Sequence of chain B:
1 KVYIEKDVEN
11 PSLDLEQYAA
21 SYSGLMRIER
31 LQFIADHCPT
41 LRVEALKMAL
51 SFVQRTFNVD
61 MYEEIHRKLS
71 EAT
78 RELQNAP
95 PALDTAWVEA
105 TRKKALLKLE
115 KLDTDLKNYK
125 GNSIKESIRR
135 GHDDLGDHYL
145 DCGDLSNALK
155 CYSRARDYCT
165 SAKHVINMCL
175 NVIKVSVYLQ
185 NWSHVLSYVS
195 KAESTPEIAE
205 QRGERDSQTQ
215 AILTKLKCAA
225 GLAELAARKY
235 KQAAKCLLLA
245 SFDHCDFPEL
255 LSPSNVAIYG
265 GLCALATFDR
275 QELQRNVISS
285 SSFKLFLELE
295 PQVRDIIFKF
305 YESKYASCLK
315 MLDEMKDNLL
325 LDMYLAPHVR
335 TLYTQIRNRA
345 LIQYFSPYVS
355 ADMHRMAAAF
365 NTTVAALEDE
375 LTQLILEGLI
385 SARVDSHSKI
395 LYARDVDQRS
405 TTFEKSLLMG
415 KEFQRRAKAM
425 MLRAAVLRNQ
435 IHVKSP

These two protein chains interact to form a complex.

Interface contacts:
Residue K121 in chain B contacts residue D75 in chain A (closest heavy-atom distance 3.9 Å).
Residue K124 in chain B interacts with residue S71 in chain A (closest heavy-atom distance 3.1 Å).
Residue K154 in chain B contacts residue D73 in chain A (closest heavy-atom distance 4.2 Å).
Residue K124 in chain B interacts with residue V70 in chain A (closest heavy-atom distance 1.5 Å).
Residue K121 in chain B contacts residue G69 in chain A (closest heavy-atom distance 3.1 Å).
Residue N151 in chain B interacts with residue D74 in chain A (closest heavy-atom distance 4.5 Å).
Residue K124 in chain B interacts with residue E72 in chain A (closest heavy-atom distance 3.4 Å).
Residue C155 in chain B interacts with residue E72 in chain A (closest heavy-atom distance 4.3 Å).
Residue R158 in chain B contacts residue E72 in chain A (closest heavy-atom distance 4.7 Å).
Residue K124 in chain B contacts residue G69 in chain A (closest heavy-atom distance 3.7 Å).
Residue K121 in chain B interacts with residue V70 in chain A (closest heavy-atom distance 3.5 Å).
Residue K154 in chain B is in contact with residue D74 in chain A (closest heavy-atom distance 4.6 Å).
Residue K154 in chain B interacts with residue E72 in chain A (closest heavy-atom distance 3.2 Å).
Residue D117 in chain B contacts residue D75 in chain A (closest heavy-atom distance 5.0 Å).
Residue L120 in chain B interacts with residue E72 in chain A (closest heavy-atom distance 4.5 Å).

Sequence of chain A:
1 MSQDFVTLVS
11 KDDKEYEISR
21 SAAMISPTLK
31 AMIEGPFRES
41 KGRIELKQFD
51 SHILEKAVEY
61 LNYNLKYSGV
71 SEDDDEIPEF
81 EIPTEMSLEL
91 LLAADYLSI